Interface contacts:
Residue A29 in the first protein contacts residue L10 in the second protein (closest heavy-atom distance 4.2 Å).
Residue V13 in the first protein is in contact with residue A29 in the second protein (closest heavy-atom distance 3.8 Å).
Residue A28 in the first protein contacts residue V25 in the second protein (closest heavy-atom distance 3.9 Å).
Residue L10 in the first protein contacts residue A29 in the second protein (closest heavy-atom distance 4.2 Å).
Residue A29 in the first protein interacts with residue K15 in the second protein (closest heavy-atom distance 3.4 Å).
Residue A29 in the first protein interacts with residue V13 in the second protein (closest heavy-atom distance 3.4 Å).
Residue V25 in the first protein is in contact with residue L9 in the second protein (closest heavy-atom distance 3.4 Å).
Residue A6 in the first protein contacts residue L9 in the second protein (closest heavy-atom distance 4.5 Å).
Residue Y5 in the first protein interacts with residue I54 in the second protein (closest heavy-atom distance 4.5 Å).
Residue A28 in the first protein interacts with residue A28 in the second protein (closest heavy-atom distance 3.5 Å).
Residue L9 in the first protein is in contact with residue Y5 in the second protein (closest heavy-atom distance 3.9 Å).
Residue Y5 in the first protein is in contact with residue L8 in the second protein (closest heavy-atom distance 3.6 Å).
Residue V25 in the first protein interacts with residue A28 in the second protein (closest heavy-atom distance 4.0 Å).
Residue S12 in the first protein contacts residue M1 in the second protein (closest heavy-atom distance 4.1 Å).
Residue S12 in the first protein is in contact with residue Y5 in the second protein (closest heavy-atom distance 3.9 Å).
Residue A29 in the first protein contacts residue L9 in the second protein (closest heavy-atom distance 4.0 Å).
Residue S12 in the first protein is in contact with residue E2 in the second protein (closest heavy-atom distance 3.4 Å).
Residue V13 in the first protein is in contact with residue E2 in the second protein (closest heavy-atom distance 4.4 Å).
Residue E2 in the first protein contacts residue L9 in the second protein (closest heavy-atom distance 3.2 Å).
Residue L9 in the first protein is in contact with residue A6 in the second protein (closest heavy-atom distance 4.3 Å).
Residue L9 in the first protein contacts residue E2 in the second protein (closest heavy-atom distance 3.3 Å).
Residue M1 in the first protein interacts with residue S12 in the second protein (closest heavy-atom distance 4.4 Å).
Residue V25 in the first protein is in contact with residue V25 in the second protein (closest heavy-atom distance 4.6 Å).
Residue Y5 in the first protein is in contact with residue S12 in the second protein (closest heavy-atom distance 4.0 Å).
Residue L9 in the first protein is in contact with residue L26 in the second protein (closest heavy-atom distance 4.2 Å).
Residue E2 in the first protein contacts residue V13 in the second protein (closest heavy-atom distance 3.9 Å).
Residue V13 in the first protein contacts residue V31 in the second protein (closest heavy-atom distance 3.2 Å).
Residue L9 in the first protein contacts residue A29 in the second protein (closest heavy-atom distance 3.9 Å).
Residue E2 in the first protein interacts with residue S12 in the second protein (closest heavy-atom distance 3.5 Å).
Residue L8 in the first protein contacts residue Y5 in the second protein (closest heavy-atom distance 3.5 Å).
Residue V25 in the first protein is in contact with residue A29 in the second protein (closest heavy-atom distance 4.5 Å).
Residue A28 in the first protein contacts residue A24 in the second protein (closest heavy-atom distance 3.6 Å).
Residue G30 in the first protein contacts residue K15 in the second protein (closest heavy-atom distance 4.0 Å).
Residue I54 in the first protein is in contact with residue Y5 in the second protein (closest heavy-atom distance 4.0 Å).
Residue A24 in the first protein contacts residue A28 in the second protein (closest heavy-atom distance 3.4 Å).
Residue Y5 in the first protein contacts residue L9 in the second protein (closest heavy-atom distance 3.9 Å).
Residue V31 in the first protein is in contact with residue V13 in the second protein (closest heavy-atom distance 3.5 Å).
Residue N21 in the first protein is in contact with residue A28 in the second protein (closest heavy-atom distance 4.8 Å).
Residue A29 in the first protein interacts with residue V25 in the second protein (closest heavy-atom distance 4.1 Å).
Residue L26 in the first protein contacts residue L9 in the second protein (closest heavy-atom distance 4.2 Å).
Residue Y5 in the first protein contacts residue Y5 in the second protein (closest heavy-atom distance 4.2 Å).
Residue L9 in the first protein interacts with residue L9 in the second protein (closest heavy-atom distance 4.6 Å).
Residue L9 in the first protein is in contact with residue V25 in the second protein (closest heavy-atom distance 3.5 Å).
Residue K15 in the first protein contacts residue A29 in the second protein (closest heavy-atom distance 4.5 Å).

Sequence of the second protein:
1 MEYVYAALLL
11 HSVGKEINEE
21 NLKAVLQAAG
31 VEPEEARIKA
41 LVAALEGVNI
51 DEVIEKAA

Sequence of the first protein:
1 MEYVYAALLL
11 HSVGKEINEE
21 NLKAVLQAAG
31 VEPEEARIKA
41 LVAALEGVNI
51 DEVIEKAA

These two protein chains interact to form a complex.